Sequence of the second protein:
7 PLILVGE

Interface contacts:
Residue F66 in the first protein interacts with residue L8 in the second protein (closest heavy-atom distance 3.4 Å).
Residue C63 in the first protein interacts with residue L10 in the second protein (closest heavy-atom distance 3.3 Å).
Residue P65 in the first protein interacts with residue L8 in the second protein (closest heavy-atom distance 3.7 Å).
Residue F66 in the first protein contacts residue L10 in the second protein (closest heavy-atom distance 3.4 Å).
Residue E59 in the first protein contacts residue E13 in the second protein (closest heavy-atom distance 3.7 Å).
Residue V64 in the first protein interacts with residue L10 in the second protein (closest heavy-atom distance 2.9 Å).
Residue P65 in the first protein contacts residue I9 in the second protein (closest heavy-atom distance 4.8 Å).
Residue C63 in the first protein interacts with residue I9 in the second protein (closest heavy-atom distance 3.9 Å).
Residue C63 in the first protein is in contact with residue G12 in the second protein (closest heavy-atom distance 4.5 Å).
Residue V64 in the first protein interacts with residue I9 in the second protein (closest heavy-atom distance 3.8 Å).
Residue C63 in the first protein contacts residue V11 in the second protein (closest heavy-atom distance 4.5 Å).
Residue I61 in the first protein is in contact with residue V11 in the second protein (closest heavy-atom distance 3.5 Å).
Residue P60 in the first protein interacts with residue E13 in the second protein (closest heavy-atom distance 3.5 Å).
Residue V64 in the first protein is in contact with residue L8 in the second protein (closest heavy-atom distance 4.4 Å).
Residue I61 in the first protein is in contact with residue G12 in the second protein (closest heavy-atom distance 4.3 Å).
Residue T62 in the first protein contacts residue E13 in the second protein (closest heavy-atom distance 4.0 Å).
Residue F66 in the first protein is in contact with residue I9 in the second protein (closest heavy-atom distance 4.4 Å).
Residue T62 in the first protein is in contact with residue L10 in the second protein (closest heavy-atom distance 3.9 Å).
Residue T62 in the first protein interacts with residue V11 in the second protein (closest heavy-atom distance 3.5 Å).
Residue T62 in the first protein contacts residue G12 in the second protein (closest heavy-atom distance 2.7 Å).
Residue I61 in the first protein interacts with residue E13 in the second protein (closest heavy-atom distance 4.2 Å).

This data describes a binding interaction between two proteins.

Sequence of the first protein:
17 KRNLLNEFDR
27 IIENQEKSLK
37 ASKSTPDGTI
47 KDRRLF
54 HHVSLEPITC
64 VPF